Interface contacts:
Residue M150 in the first protein interacts with residue A539 in the second protein (closest heavy-atom distance 3.4 Å).
Residue E149 in the first protein interacts with residue R538 in the second protein (closest heavy-atom distance 3.8 Å).
Residue E149 in the first protein contacts residue A539 in the second protein (closest heavy-atom distance 4.6 Å).
Residue G908 in the first protein is in contact with residue R538 in the second protein (closest heavy-atom distance 4.7 Å).
Residue M150 in the first protein interacts with residue R538 in the second protein (closest heavy-atom distance 3.5 Å).
Residue F148 in the first protein contacts residue I540 in the second protein (closest heavy-atom distance 4.7 Å).

Sequence of the second protein:
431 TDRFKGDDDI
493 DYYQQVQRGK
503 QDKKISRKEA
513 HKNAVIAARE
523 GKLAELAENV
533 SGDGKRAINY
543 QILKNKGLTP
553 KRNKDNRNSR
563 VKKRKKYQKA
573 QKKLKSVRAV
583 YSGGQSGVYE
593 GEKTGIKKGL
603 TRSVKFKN

This data describes a binding interaction between two proteins.

Sequence of the first protein:
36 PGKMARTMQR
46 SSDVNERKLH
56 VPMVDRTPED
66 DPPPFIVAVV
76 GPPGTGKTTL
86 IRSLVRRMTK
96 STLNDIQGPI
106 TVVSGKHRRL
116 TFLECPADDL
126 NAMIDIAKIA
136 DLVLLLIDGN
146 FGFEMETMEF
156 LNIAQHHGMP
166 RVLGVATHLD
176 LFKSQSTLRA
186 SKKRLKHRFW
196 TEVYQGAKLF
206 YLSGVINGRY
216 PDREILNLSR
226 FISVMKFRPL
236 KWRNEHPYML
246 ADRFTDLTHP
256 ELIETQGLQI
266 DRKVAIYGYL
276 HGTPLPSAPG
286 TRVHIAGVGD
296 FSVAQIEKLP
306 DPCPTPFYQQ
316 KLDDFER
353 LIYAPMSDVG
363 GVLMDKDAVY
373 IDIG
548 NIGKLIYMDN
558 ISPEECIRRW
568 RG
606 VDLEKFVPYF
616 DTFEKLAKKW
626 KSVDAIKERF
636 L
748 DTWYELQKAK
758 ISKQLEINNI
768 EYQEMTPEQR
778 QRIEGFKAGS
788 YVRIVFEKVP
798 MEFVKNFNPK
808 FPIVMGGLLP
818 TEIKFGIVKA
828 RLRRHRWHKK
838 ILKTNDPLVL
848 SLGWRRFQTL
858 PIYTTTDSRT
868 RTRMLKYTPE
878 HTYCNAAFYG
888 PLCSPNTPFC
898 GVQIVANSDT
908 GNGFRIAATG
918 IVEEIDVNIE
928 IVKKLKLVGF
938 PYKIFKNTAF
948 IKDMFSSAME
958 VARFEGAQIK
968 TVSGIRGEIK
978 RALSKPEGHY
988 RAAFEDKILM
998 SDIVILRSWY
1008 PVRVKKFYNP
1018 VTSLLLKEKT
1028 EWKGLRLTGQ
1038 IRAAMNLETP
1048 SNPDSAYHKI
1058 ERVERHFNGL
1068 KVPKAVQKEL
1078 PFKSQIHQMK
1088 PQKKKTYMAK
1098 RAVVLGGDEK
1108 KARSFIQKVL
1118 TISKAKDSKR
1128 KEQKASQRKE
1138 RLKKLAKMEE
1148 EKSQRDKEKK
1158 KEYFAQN